The following describes two proteins that form a bound complex.

Sequence of the second protein:
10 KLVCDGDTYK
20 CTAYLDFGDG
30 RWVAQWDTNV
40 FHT

Residue-level contacts at the interface:
Residue V39 in the first protein is in contact with residue W31 in the second protein (closest heavy-atom distance 4.3 Å).
Residue H41 in the first protein contacts residue V32 in the second protein (closest heavy-atom distance 5.0 Å).
Residue D36 in the first protein contacts residue W35 in the second protein (closest heavy-atom distance 3.8 Å).
Residue W35 in the first protein is in contact with residue W35 in the second protein (closest heavy-atom distance 3.2 Å).
Residue T42 in the first protein contacts residue R30 in the second protein (closest heavy-atom distance 2.8 Å).
Residue L11 in the first protein interacts with residue W35 in the second protein (closest heavy-atom distance 4.7 Å).
Residue T37 in the first protein is in contact with residue Q34 in the second protein (closest heavy-atom distance 2.9 Å).
Residue F40 in the first protein interacts with residue R30 in the second protein (closest heavy-atom distance 4.0 Å).
Residue F40 in the first protein interacts with residue Q34 in the second protein (closest heavy-atom distance 3.5 Å).
Residue T37 in the first protein is in contact with residue W35 in the second protein (closest heavy-atom distance 3.5 Å).
Residue N38 in the first protein is in contact with residue V32 in the second protein (closest heavy-atom distance 3.9 Å).
Residue C13 in the first protein contacts residue W35 in the second protein (closest heavy-atom distance 4.5 Å).
Residue H41 in the first protein contacts residue R30 in the second protein (closest heavy-atom distance 3.4 Å).
Residue C20 in the first protein contacts residue W35 in the second protein (closest heavy-atom distance 3.8 Å).
Residue C13 in the first protein is in contact with residue A33 in the second protein (closest heavy-atom distance 3.8 Å).
Residue L11 in the first protein is in contact with residue L11 in the second protein (closest heavy-atom distance 4.4 Å).
Residue T42 in the first protein contacts residue W31 in the second protein (closest heavy-atom distance 4.9 Å).
Residue F40 in the first protein is in contact with residue V32 in the second protein (closest heavy-atom distance 2.8 Å).
Residue N38 in the first protein contacts residue W35 in the second protein (closest heavy-atom distance 5.0 Å).
Residue C20 in the first protein is in contact with residue A33 in the second protein (closest heavy-atom distance 3.9 Å).
Residue V39 in the first protein interacts with residue V32 in the second protein (closest heavy-atom distance 3.2 Å).
Residue V39 in the first protein is in contact with residue A33 in the second protein (closest heavy-atom distance 4.3 Å).
Residue V39 in the first protein interacts with residue Q34 in the second protein (closest heavy-atom distance 4.9 Å).
Residue V39 in the first protein is in contact with residue L24 in the second protein (closest heavy-atom distance 4.4 Å).
Residue C13 in the first protein interacts with residue A22 in the second protein (closest heavy-atom distance 4.2 Å).
Residue T37 in the first protein contacts residue A33 in the second protein (closest heavy-atom distance 3.6 Å).
Residue T42 in the first protein contacts residue Y23 in the second protein (closest heavy-atom distance 4.9 Å).
Residue C13 in the first protein contacts residue L24 in the second protein (closest heavy-atom distance 3.8 Å).
Residue N38 in the first protein contacts residue Q34 in the second protein (closest heavy-atom distance 2.8 Å).
Residue T42 in the first protein is in contact with residue V32 in the second protein (closest heavy-atom distance 3.7 Å).
Residue H41 in the first protein interacts with residue W31 in the second protein (closest heavy-atom distance 3.6 Å).
Residue H41 in the first protein is in contact with residue D28 in the second protein (closest heavy-atom distance 3.5 Å).
Residue L11 in the first protein is in contact with residue A22 in the second protein (closest heavy-atom distance 4.7 Å).
Residue F40 in the first protein interacts with residue W31 in the second protein (closest heavy-atom distance 3.4 Å).
Residue N38 in the first protein interacts with residue A33 in the second protein (closest heavy-atom distance 3.2 Å).

Sequence of the first protein:
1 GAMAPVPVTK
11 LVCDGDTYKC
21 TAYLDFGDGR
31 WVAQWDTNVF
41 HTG